These two protein chains interact to form a complex.

Sequence of protein 1:
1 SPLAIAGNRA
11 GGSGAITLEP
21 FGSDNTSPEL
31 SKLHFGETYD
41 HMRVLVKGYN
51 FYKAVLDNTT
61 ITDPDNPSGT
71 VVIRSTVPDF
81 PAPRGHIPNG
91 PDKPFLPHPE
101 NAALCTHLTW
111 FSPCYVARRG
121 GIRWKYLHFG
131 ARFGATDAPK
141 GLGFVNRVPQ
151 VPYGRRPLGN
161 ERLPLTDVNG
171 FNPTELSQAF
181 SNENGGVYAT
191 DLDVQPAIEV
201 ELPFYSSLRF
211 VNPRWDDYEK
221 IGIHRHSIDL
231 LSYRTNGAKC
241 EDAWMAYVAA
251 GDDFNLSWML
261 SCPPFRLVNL

Sequence of protein 2:
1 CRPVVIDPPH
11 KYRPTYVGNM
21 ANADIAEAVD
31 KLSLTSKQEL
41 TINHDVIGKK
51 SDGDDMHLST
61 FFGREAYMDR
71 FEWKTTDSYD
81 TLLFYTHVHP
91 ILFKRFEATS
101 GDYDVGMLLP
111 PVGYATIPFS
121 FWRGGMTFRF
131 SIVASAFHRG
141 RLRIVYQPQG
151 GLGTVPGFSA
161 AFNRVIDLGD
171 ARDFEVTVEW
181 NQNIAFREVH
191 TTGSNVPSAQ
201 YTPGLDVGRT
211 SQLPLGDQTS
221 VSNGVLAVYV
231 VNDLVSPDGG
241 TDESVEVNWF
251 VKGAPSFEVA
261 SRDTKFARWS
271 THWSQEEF

Interface contacts:
Residue D54 in protein 2 interacts with residue R43 in protein 1 (closest heavy-atom distance 2.7 Å).
Residue H44 in protein 2 is in contact with residue L256 in protein 1 (closest heavy-atom distance 3.0 Å).
Residue S270 in protein 2 contacts residue F265 in protein 1 (closest heavy-atom distance 3.3 Å).
Residue A267 in protein 2 is in contact with residue C105 in protein 1 (closest heavy-atom distance 3.1 Å).
Residue N195 in protein 2 contacts residue L267 in protein 1 (closest heavy-atom distance 3.2 Å).
Residue F278 in protein 2 is in contact with residue H86 in protein 1 (closest heavy-atom distance 3.3 Å).
Residue D173 in protein 2 interacts with residue G7 in protein 1 (closest heavy-atom distance 2.9 Å).
Residue R268 in protein 2 interacts with residue R84 in protein 1 (closest heavy-atom distance 3.3 Å).
Residue S270 in protein 2 is in contact with residue R84 in protein 1 (closest heavy-atom distance 2.5 Å).
Residue K49 in protein 2 interacts with residue W258 in protein 1 (closest heavy-atom distance 3.2 Å).
Residue E175 in protein 2 contacts residue A15 in protein 1 (closest heavy-atom distance 3.4 Å).
Residue E179 in protein 2 is in contact with residue F21 in protein 1 (closest heavy-atom distance 3.2 Å).
Residue H57 in protein 2 interacts with residue D40 in protein 1 (closest heavy-atom distance 3.1 Å).
Residue R64 in protein 2 contacts residue M259 in protein 1 (closest heavy-atom distance 3.1 Å).
Residue I42 in protein 2 is in contact with residue R43 in protein 1 (closest heavy-atom distance 3.3 Å).
Residue T177 in protein 2 contacts residue P20 in protein 1 (closest heavy-atom distance 3.3 Å).
Residue R164 in protein 2 interacts with residue E19 in protein 1 (closest heavy-atom distance 2.2 Å).
Residue I42 in protein 2 contacts residue N255 in protein 1 (closest heavy-atom distance 3.3 Å).
Residue Y16 in protein 2 contacts residue V194 in protein 1 (closest heavy-atom distance 3.1 Å).
Residue A260 in protein 2 is in contact with residue Y39 in protein 1 (closest heavy-atom distance 3.4 Å).
Residue E27 in protein 2 is in contact with residue K125 in protein 1 (closest heavy-atom distance 3.4 Å).
Residue Y114 in protein 2 contacts residue W110 in protein 1 (closest heavy-atom distance 3.1 Å).
Residue F266 in protein 2 contacts residue C105 in protein 1 (closest heavy-atom distance 3.4 Å).
Residue F266 in protein 2 contacts residue T106 in protein 1 (closest heavy-atom distance 3.2 Å).
Residue V46 in protein 2 interacts with residue R209 in protein 1 (closest heavy-atom distance 3.1 Å).
Residue D55 in protein 2 contacts residue Y115 in protein 1 (closest heavy-atom distance 2.8 Å).
Residue E175 in protein 2 is in contact with residue G12 in protein 1 (closest heavy-atom distance 3.5 Å).
Residue R164 in protein 2 is in contact with residue F21 in protein 1 (closest heavy-atom distance 3.0 Å).
Residue R268 in protein 2 is in contact with residue V268 in protein 1 (closest heavy-atom distance 3.0 Å).
Residue D55 in protein 2 is in contact with residue S257 in protein 1 (closest heavy-atom distance 3.1 Å).
Residue Y16 in protein 2 is in contact with residue Q195 in protein 1 (closest heavy-atom distance 3.3 Å).
Residue D173 in protein 2 interacts with residue A15 in protein 1 (closest heavy-atom distance 3.3 Å).
Residue Y146 in protein 2 interacts with residue F21 in protein 1 (closest heavy-atom distance 3.4 Å).
Residue D30 in protein 2 contacts residue E201 in protein 1 (closest heavy-atom distance 3.3 Å).
Residue W269 in protein 2 interacts with residue L267 in protein 1 (closest heavy-atom distance 3.4 Å).
Residue S270 in protein 2 contacts residue R266 in protein 1 (closest heavy-atom distance 3.2 Å).
Residue Y114 in protein 2 interacts with residue C114 in protein 1 (closest heavy-atom distance 3.4 Å).
Residue T41 in protein 2 contacts residue R119 in protein 1 (closest heavy-atom distance 3.3 Å).
Residue E175 in protein 2 is in contact with residue L18 in protein 1 (closest heavy-atom distance 3.4 Å).
Residue M107 in protein 2 contacts residue F265 in protein 1 (closest heavy-atom distance 2.9 Å).
Residue M56 in protein 2 is in contact with residue M42 in protein 1 (closest heavy-atom distance 3.1 Å).
Residue W269 in protein 2 is in contact with residue R266 in protein 1 (closest heavy-atom distance 3.4 Å).
Residue N195 in protein 2 interacts with residue R266 in protein 1 (closest heavy-atom distance 3.0 Å).
Residue M107 in protein 2 contacts residue P264 in protein 1 (closest heavy-atom distance 3.2 Å).
Residue V178 in protein 2 contacts residue F21 in protein 1 (closest heavy-atom distance 3.4 Å).
Residue H272 in protein 2 contacts residue D216 in protein 1 (closest heavy-atom distance 2.5 Å).
Residue E276 in protein 2 interacts with residue H86 in protein 1 (closest heavy-atom distance 3.1 Å).
Residue H272 in protein 2 is in contact with residue H86 in protein 1 (closest heavy-atom distance 2.9 Å).
Residue W269 in protein 2 is in contact with residue C105 in protein 1 (closest heavy-atom distance 3.3 Å).
Residue R164 in protein 2 is in contact with residue P20 in protein 1 (closest heavy-atom distance 3.4 Å).
Residue R164 in protein 2 interacts with residue L18 in protein 1 (closest heavy-atom distance 2.5 Å).
Residue E175 in protein 2 interacts with residue I16 in protein 1 (closest heavy-atom distance 3.0 Å).
Residue D30 in protein 2 interacts with residue Y188 in protein 1 (closest heavy-atom distance 3.1 Å).
Residue I47 in protein 2 interacts with residue S257 in protein 1 (closest heavy-atom distance 3.4 Å).
Residue M56 in protein 2 is in contact with residue R43 in protein 1 (closest heavy-atom distance 3.0 Å).
Residue E27 in protein 2 interacts with residue Y49 in protein 1 (closest heavy-atom distance 2.6 Å).
Residue T177 in protein 2 is in contact with residue F21 in protein 1 (closest heavy-atom distance 3.3 Å).
Residue V17 in protein 2 is in contact with residue K125 in protein 1 (closest heavy-atom distance 3.4 Å).
Residue L32 in protein 2 interacts with residue E201 in protein 1 (closest heavy-atom distance 3.0 Å).
Residue E277 in protein 2 is in contact with residue R266 in protein 1 (closest heavy-atom distance 2.9 Å).